Sequence of chain A:
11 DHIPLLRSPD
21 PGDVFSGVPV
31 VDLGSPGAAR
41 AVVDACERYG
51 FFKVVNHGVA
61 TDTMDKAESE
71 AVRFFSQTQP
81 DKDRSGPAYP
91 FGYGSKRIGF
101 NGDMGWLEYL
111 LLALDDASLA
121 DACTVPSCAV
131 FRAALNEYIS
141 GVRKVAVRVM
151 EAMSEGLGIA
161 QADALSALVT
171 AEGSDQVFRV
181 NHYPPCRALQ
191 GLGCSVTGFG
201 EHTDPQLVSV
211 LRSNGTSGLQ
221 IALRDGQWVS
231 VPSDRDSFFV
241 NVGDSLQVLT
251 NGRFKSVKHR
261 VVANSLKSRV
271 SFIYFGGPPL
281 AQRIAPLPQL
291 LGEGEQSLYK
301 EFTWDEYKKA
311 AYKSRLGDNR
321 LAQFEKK

Contacts between the two chains:
Residue C194 in chain A contacts residue C194 in chain B (closest heavy-atom distance 2.6 Å).
Residue L192 in chain A interacts with residue L16 in chain B (closest heavy-atom distance 4.4 Å).
Residue L192 in chain A is in contact with residue R17 in chain B (closest heavy-atom distance 3.7 Å).
Residue L15 in chain A interacts with residue L189 in chain B (closest heavy-atom distance 3.3 Å).
Residue L15 in chain A contacts residue L15 in chain B (closest heavy-atom distance 3.7 Å).
Residue G193 in chain A contacts residue C194 in chain B (closest heavy-atom distance 4.9 Å).
Residue C194 in chain A contacts residue L192 in chain B (closest heavy-atom distance 3.7 Å).
Residue L192 in chain A interacts with residue G193 in chain B (closest heavy-atom distance 2.8 Å).
Residue R17 in chain A interacts with residue G191 in chain B (closest heavy-atom distance 2.6 Å).
Residue L15 in chain A interacts with residue L192 in chain B (closest heavy-atom distance 3.9 Å).
Residue R17 in chain A contacts residue L192 in chain B (closest heavy-atom distance 3.1 Å).
Residue R17 in chain A interacts with residue G193 in chain B (closest heavy-atom distance 4.1 Å).
Residue G191 in chain A is in contact with residue R17 in chain B (closest heavy-atom distance 3.5 Å).
Residue L192 in chain A interacts with residue L15 in chain B (closest heavy-atom distance 3.9 Å).
Residue L189 in chain A contacts residue L15 in chain B (closest heavy-atom distance 3.9 Å).
Residue L16 in chain A interacts with residue L192 in chain B (closest heavy-atom distance 3.6 Å).
Residue G193 in chain A interacts with residue G193 in chain B (closest heavy-atom distance 4.0 Å).
Residue G193 in chain A contacts residue R17 in chain B (closest heavy-atom distance 3.5 Å).
Residue L15 in chain A contacts residue C194 in chain B (closest heavy-atom distance 4.1 Å).
Residue C194 in chain A interacts with residue L15 in chain B (closest heavy-atom distance 4.7 Å).
Residue G193 in chain A interacts with residue L192 in chain B (closest heavy-atom distance 3.3 Å).
Residue L192 in chain A interacts with residue C194 in chain B (closest heavy-atom distance 3.8 Å).
Residue L192 in chain A interacts with residue S18 in chain B (closest heavy-atom distance 4.4 Å).
Residue C194 in chain A interacts with residue G193 in chain B (closest heavy-atom distance 4.8 Å).
Residue S18 in chain A is in contact with residue L192 in chain B (closest heavy-atom distance 5.0 Å).

Sequence of chain B:
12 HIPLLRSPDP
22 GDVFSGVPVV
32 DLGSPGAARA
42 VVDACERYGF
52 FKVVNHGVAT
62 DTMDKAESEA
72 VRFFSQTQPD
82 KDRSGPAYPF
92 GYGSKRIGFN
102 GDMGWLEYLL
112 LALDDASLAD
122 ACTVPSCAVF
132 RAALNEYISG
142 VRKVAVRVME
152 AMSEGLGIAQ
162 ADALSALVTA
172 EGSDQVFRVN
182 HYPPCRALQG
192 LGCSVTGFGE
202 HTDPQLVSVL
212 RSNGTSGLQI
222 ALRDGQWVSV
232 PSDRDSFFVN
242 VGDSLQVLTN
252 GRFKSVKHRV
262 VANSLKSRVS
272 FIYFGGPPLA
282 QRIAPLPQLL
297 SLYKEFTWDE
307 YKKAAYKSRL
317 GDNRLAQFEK

These two protein chains interact to form a complex.